The following describes two proteins that form a bound complex.

Sequence of protein 1:
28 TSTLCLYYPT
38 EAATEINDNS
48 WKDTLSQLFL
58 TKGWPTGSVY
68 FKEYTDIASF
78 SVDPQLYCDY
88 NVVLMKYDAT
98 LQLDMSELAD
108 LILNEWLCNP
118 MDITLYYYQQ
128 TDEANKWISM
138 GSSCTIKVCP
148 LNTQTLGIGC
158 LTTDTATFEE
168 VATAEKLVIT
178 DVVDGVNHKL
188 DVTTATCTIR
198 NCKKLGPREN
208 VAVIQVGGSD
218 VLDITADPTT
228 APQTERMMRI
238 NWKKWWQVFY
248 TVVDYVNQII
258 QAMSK

Sequence of protein 2:
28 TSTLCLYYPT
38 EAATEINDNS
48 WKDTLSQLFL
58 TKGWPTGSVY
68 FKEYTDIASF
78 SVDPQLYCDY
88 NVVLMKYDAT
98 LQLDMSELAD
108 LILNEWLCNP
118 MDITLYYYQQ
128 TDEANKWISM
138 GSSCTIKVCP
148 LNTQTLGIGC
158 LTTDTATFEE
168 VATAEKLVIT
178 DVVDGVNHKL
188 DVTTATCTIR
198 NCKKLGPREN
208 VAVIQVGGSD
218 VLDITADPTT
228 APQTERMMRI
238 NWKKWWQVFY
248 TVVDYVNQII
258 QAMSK

Contacts between the two chains:
Residue V168 in protein 2 is in contact with residue W243 in protein 1 (closest heavy-atom distance 4.0 Å).
Residue D178 in protein 2 interacts with residue D251 in protein 1 (closest heavy-atom distance 3.1 Å).
Residue V179 in protein 2 is in contact with residue D251 in protein 1 (closest heavy-atom distance 2.4 Å).
Residue D217 in protein 2 is in contact with residue S216 in protein 1 (closest heavy-atom distance 3.9 Å).
Residue E167 in protein 2 interacts with residue K241 in protein 1 (closest heavy-atom distance 3.7 Å).
Residue K133 in protein 2 interacts with residue Y252 in protein 1 (closest heavy-atom distance 3.2 Å).
Residue V180 in protein 2 is in contact with residue Y247 in protein 1 (closest heavy-atom distance 3.9 Å).
Residue P225 in protein 2 is in contact with residue R236 in protein 1 (closest heavy-atom distance 3.9 Å).
Residue E166 in protein 2 interacts with residue Y247 in protein 1 (closest heavy-atom distance 3.8 Å).
Residue A223 in protein 2 contacts residue T248 in protein 1 (closest heavy-atom distance 4.0 Å).
Residue V168 in protein 2 is in contact with residue Q244 in protein 1 (closest heavy-atom distance 4.0 Å).
Residue E130 in protein 2 contacts residue Y252 in protein 1 (closest heavy-atom distance 4.0 Å).
Residue A169 in protein 2 contacts residue K241 in protein 1 (closest heavy-atom distance 3.2 Å).
Residue D224 in protein 2 interacts with residue Y252 in protein 1 (closest heavy-atom distance 2.3 Å).
Residue T226 in protein 2 interacts with residue A259 in protein 1 (closest heavy-atom distance 4.2 Å).
Residue V180 in protein 2 is in contact with residue D251 in protein 1 (closest heavy-atom distance 3.7 Å).
Residue P225 in protein 2 is in contact with residue Y252 in protein 1 (closest heavy-atom distance 4.0 Å).
Residue T226 in protein 2 is in contact with residue I256 in protein 1 (closest heavy-atom distance 3.6 Å).
Residue D178 in protein 2 interacts with residue T248 in protein 1 (closest heavy-atom distance 3.8 Å).
Residue D217 in protein 2 contacts residue R236 in protein 1 (closest heavy-atom distance 4.3 Å).
Residue V180 in protein 2 interacts with residue V250 in protein 1 (closest heavy-atom distance 3.2 Å).
Residue T170 in protein 2 interacts with residue K241 in protein 1 (closest heavy-atom distance 2.7 Å).
Residue P147 in protein 2 contacts residue Y247 in protein 1 (closest heavy-atom distance 3.7 Å).
Residue P225 in protein 2 is in contact with residue M235 in protein 1 (closest heavy-atom distance 3.1 Å).
Residue P147 in protein 2 interacts with residue T51 in protein 1 (closest heavy-atom distance 4.3 Å).
Residue P225 in protein 2 contacts residue I237 in protein 1 (closest heavy-atom distance 3.7 Å).
Residue E104 in protein 2 contacts residue K240 in protein 1 (closest heavy-atom distance 2.7 Å).
Residue V179 in protein 2 contacts residue Y247 in protein 1 (closest heavy-atom distance 3.2 Å).
Residue E166 in protein 2 is in contact with residue W243 in protein 1 (closest heavy-atom distance 3.4 Å).
Residue I155 in protein 2 interacts with residue Q54 in protein 1 (closest heavy-atom distance 3.4 Å).
Residue V180 in protein 2 interacts with residue L55 in protein 1 (closest heavy-atom distance 3.8 Å).
Residue E167 in protein 2 is in contact with residue W243 in protein 1 (closest heavy-atom distance 3.6 Å).
Residue G156 in protein 2 interacts with residue D45 in protein 1 (closest heavy-atom distance 3.3 Å).
Residue P225 in protein 2 contacts residue I256 in protein 1 (closest heavy-atom distance 3.7 Å).
Residue E172 in protein 2 interacts with residue K240 in protein 1 (closest heavy-atom distance 3.8 Å).
Residue E104 in protein 2 interacts with residue N238 in protein 1 (closest heavy-atom distance 4.4 Å).
Residue D101 in protein 2 interacts with residue K240 in protein 1 (closest heavy-atom distance 3.4 Å).
Residue G156 in protein 2 contacts residue S47 in protein 1 (closest heavy-atom distance 4.1 Å).
Residue E166 in protein 2 is in contact with residue D45 in protein 1 (closest heavy-atom distance 3.7 Å).
Residue D178 in protein 2 is in contact with residue Y252 in protein 1 (closest heavy-atom distance 3.9 Å).
Residue V218 in protein 2 interacts with residue S216 in protein 1 (closest heavy-atom distance 3.7 Å).
Residue T226 in protein 2 contacts residue Q255 in protein 1 (closest heavy-atom distance 3.1 Å).
Residue D181 in protein 2 is in contact with residue D251 in protein 1 (closest heavy-atom distance 2.7 Å).
Residue V183 in protein 2 contacts residue L55 in protein 1 (closest heavy-atom distance 4.0 Å).
Residue A223 in protein 2 contacts residue Y252 in protein 1 (closest heavy-atom distance 3.4 Å).
Residue D181 in protein 2 interacts with residue T58 in protein 1 (closest heavy-atom distance 3.5 Å).
Residue T226 in protein 2 is in contact with residue M235 in protein 1 (closest heavy-atom distance 3.3 Å).
Residue T177 in protein 2 is in contact with residue Q244 in protein 1 (closest heavy-atom distance 3.1 Å).
Residue D101 in protein 2 is in contact with residue N238 in protein 1 (closest heavy-atom distance 2.2 Å).
Residue D181 in protein 2 contacts residue K59 in protein 1 (closest heavy-atom distance 4.1 Å).
Residue D224 in protein 2 is in contact with residue Q255 in protein 1 (closest heavy-atom distance 3.4 Å).
Residue V218 in protein 2 contacts residue R236 in protein 1 (closest heavy-atom distance 2.5 Å).
Residue G156 in protein 2 interacts with residue T51 in protein 1 (closest heavy-atom distance 3.7 Å).
Residue D178 in protein 2 contacts residue Q244 in protein 1 (closest heavy-atom distance 2.6 Å).
Residue D178 in protein 2 is in contact with residue Y247 in protein 1 (closest heavy-atom distance 3.7 Å).
Residue D220 in protein 2 contacts residue R236 in protein 1 (closest heavy-atom distance 3.9 Å).
Residue Q127 in protein 2 contacts residue D251 in protein 1 (closest heavy-atom distance 4.4 Å).
Residue V168 in protein 2 interacts with residue K241 in protein 1 (closest heavy-atom distance 3.2 Å).
Residue V180 in protein 2 interacts with residue T58 in protein 1 (closest heavy-atom distance 3.2 Å).
Residue I155 in protein 2 interacts with residue T51 in protein 1 (closest heavy-atom distance 3.3 Å).